These two protein chains interact to form a complex.

Contacts between the two chains:
Residue F13 in the second protein interacts with residue G326 in the first protein (closest heavy-atom distance 3.3 Å).
Residue D48 in the second protein interacts with residue D231 in the first protein (closest heavy-atom distance 3.6 Å).
Residue I6 in the second protein contacts residue R315 in the first protein (closest heavy-atom distance 4.1 Å).
Residue F13 in the second protein contacts residue V330 in the first protein (closest heavy-atom distance 4.2 Å).
Residue L20 in the second protein contacts residue G334 in the first protein (closest heavy-atom distance 3.9 Å).
Residue Q28 in the second protein contacts residue A245 in the first protein (closest heavy-atom distance 3.3 Å).
Residue L202 in the second protein interacts with residue Y229 in the first protein (closest heavy-atom distance 3.3 Å).
Residue L9 in the second protein is in contact with residue F303 in the first protein (closest heavy-atom distance 3.8 Å).
Residue F13 in the second protein interacts with residue G323 in the first protein (closest heavy-atom distance 4.0 Å).
Residue A24 in the second protein contacts residue V288 in the first protein (closest heavy-atom distance 4.0 Å).
Residue W25 in the second protein is in contact with residue F285 in the first protein (closest heavy-atom distance 3.5 Å).
Residue K157 in the second protein contacts residue Y217 in the first protein (closest heavy-atom distance 3.6 Å).
Residue I6 in the second protein is in contact with residue F303 in the first protein (closest heavy-atom distance 4.1 Å).
Residue R23 in the second protein is in contact with residue V339 in the first protein (closest heavy-atom distance 3.6 Å).
Residue F13 in the second protein contacts residue F327 in the first protein (closest heavy-atom distance 3.5 Å).
Residue V29 in the second protein is in contact with residue S248 in the first protein (closest heavy-atom distance 4.1 Å).
Residue R23 in the second protein is in contact with residue L337 in the first protein (closest heavy-atom distance 3.2 Å).
Residue L17 in the second protein contacts residue G296 in the first protein (closest heavy-atom distance 3.6 Å).
Residue Q28 in the second protein interacts with residue S248 in the first protein (closest heavy-atom distance 3.0 Å).
Residue L20 in the second protein is in contact with residue V330 in the first protein (closest heavy-atom distance 3.9 Å).
Residue G2 in the second protein interacts with residue R315 in the first protein (closest heavy-atom distance 3.1 Å).
Residue A10 in the second protein is in contact with residue F303 in the first protein (closest heavy-atom distance 3.6 Å).
Residue E203 in the second protein contacts residue Y229 in the first protein (closest heavy-atom distance 3.2 Å).
Residue Y32 in the second protein interacts with residue S248 in the first protein (closest heavy-atom distance 3.9 Å).
Residue G21 in the second protein is in contact with residue F285 in the first protein (closest heavy-atom distance 3.8 Å).
Residue A24 in the second protein contacts residue L337 in the first protein (closest heavy-atom distance 4.0 Å).
Residue L9 in the second protein interacts with residue V183 in the first protein (closest heavy-atom distance 3.6 Å).
Residue A16 in the second protein contacts residue V330 in the first protein (closest heavy-atom distance 3.9 Å).
Residue A24 in the second protein interacts with residue F285 in the first protein (closest heavy-atom distance 4.2 Å).
Residue I6 in the second protein is in contact with residue L307 in the first protein (closest heavy-atom distance 3.7 Å).
Residue F13 in the second protein is in contact with residue L299 in the first protein (closest heavy-atom distance 3.7 Å).
Residue V185 in the second protein contacts residue D231 in the first protein (closest heavy-atom distance 3.7 Å).
Residue L20 in the second protein interacts with residue L337 in the first protein (closest heavy-atom distance 3.2 Å).
Residue T3 in the second protein contacts residue L307 in the first protein (closest heavy-atom distance 4.1 Å).
Residue Q158 in the second protein interacts with residue E220 in the first protein (closest heavy-atom distance 3.6 Å).
Residue L27 in the second protein interacts with residue A245 in the first protein (closest heavy-atom distance 3.2 Å).
Residue G21 in the second protein interacts with residue L292 in the first protein (closest heavy-atom distance 3.6 Å).
Residue R23 in the second protein is in contact with residue Q241 in the first protein (closest heavy-atom distance 3.0 Å).
Residue Q28 in the second protein is in contact with residue I244 in the first protein (closest heavy-atom distance 2.8 Å).
Residue L20 in the second protein is in contact with residue L333 in the first protein (closest heavy-atom distance 3.7 Å).
Residue I6 in the second protein is in contact with residue S319 in the first protein (closest heavy-atom distance 3.3 Å).
Residue Q28 in the second protein contacts residue G247 in the first protein (closest heavy-atom distance 2.2 Å).
Residue L17 in the second protein is in contact with residue L292 in the first protein (closest heavy-atom distance 3.9 Å).
Residue T46 in the second protein interacts with residue V239 in the first protein (closest heavy-atom distance 3.8 Å).
Residue F13 in the second protein is in contact with residue F179 in the first protein (closest heavy-atom distance 3.6 Å).
Residue Y35 in the second protein contacts residue I246 in the first protein (closest heavy-atom distance 3.8 Å).
Residue Y35 in the second protein interacts with residue A245 in the first protein (closest heavy-atom distance 3.5 Å).
Residue Y35 in the second protein interacts with residue S242 in the first protein (closest heavy-atom distance 3.5 Å).
Residue L17 in the second protein contacts residue V330 in the first protein (closest heavy-atom distance 3.7 Å).
Residue Y32 in the second protein interacts with residue I246 in the first protein (closest heavy-atom distance 3.2 Å).
Residue Q28 in the second protein contacts residue F285 in the first protein (closest heavy-atom distance 3.6 Å).
Residue F13 in the second protein is in contact with residue F303 in the first protein (closest heavy-atom distance 3.9 Å).
Residue T3 in the second protein contacts residue R315 in the first protein (closest heavy-atom distance 3.3 Å).
Residue L27 in the second protein contacts residue Q241 in the first protein (closest heavy-atom distance 3.6 Å).
Residue H7 in the second protein is in contact with residue L307 in the first protein (closest heavy-atom distance 3.6 Å).
Residue G159 in the second protein interacts with residue E220 in the first protein (closest heavy-atom distance 3.9 Å).
Residue G159 in the second protein is in contact with residue R230 in the first protein (closest heavy-atom distance 2.8 Å).
Residue L37 in the second protein is in contact with residue I246 in the first protein (closest heavy-atom distance 3.7 Å).
Residue R5 in the second protein is in contact with residue F186 in the first protein (closest heavy-atom distance 3.3 Å).
Residue L17 in the second protein is in contact with residue Y295 in the first protein (closest heavy-atom distance 3.9 Å).

Sequence of the first protein:
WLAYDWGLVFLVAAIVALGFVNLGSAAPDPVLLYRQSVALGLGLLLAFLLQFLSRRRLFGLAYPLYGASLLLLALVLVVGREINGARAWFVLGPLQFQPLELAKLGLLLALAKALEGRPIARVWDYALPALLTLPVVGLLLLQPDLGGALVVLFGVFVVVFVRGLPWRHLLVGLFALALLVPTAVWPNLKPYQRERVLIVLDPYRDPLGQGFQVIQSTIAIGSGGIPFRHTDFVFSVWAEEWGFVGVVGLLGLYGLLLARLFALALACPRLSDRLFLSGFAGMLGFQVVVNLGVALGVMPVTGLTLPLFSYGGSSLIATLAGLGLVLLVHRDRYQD

Sequence of the second protein:
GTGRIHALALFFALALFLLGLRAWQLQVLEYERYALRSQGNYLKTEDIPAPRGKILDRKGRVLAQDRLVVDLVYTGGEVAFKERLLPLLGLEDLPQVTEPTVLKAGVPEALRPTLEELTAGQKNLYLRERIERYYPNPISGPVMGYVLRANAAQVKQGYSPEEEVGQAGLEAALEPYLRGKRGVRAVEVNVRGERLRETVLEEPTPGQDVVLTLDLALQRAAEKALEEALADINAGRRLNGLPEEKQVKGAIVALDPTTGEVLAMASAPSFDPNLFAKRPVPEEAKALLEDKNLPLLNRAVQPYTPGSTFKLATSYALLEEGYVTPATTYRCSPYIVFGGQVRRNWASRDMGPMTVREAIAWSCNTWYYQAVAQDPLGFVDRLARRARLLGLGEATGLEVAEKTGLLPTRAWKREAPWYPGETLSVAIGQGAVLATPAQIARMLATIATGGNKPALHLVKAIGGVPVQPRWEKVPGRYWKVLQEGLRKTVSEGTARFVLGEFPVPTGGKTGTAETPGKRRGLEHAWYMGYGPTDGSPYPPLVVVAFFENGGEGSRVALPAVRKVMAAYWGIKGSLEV